Contacts between the two chains:
Residue Q155 in the second protein is in contact with residue F9 in the first protein (closest heavy-atom distance 3.6 Å).
Residue Y159 in the second protein is in contact with residue P2 in the first protein (closest heavy-atom distance 3.7 Å).
Residue T143 in the second protein interacts with residue Y11 in the first protein (closest heavy-atom distance 2.7 Å).
Residue I66 in the second protein contacts residue H1 in the first protein (closest heavy-atom distance 4.2 Å).
Residue K146 in the second protein contacts residue Y8 in the first protein (closest heavy-atom distance 4.3 Å).
Residue S116 in the second protein is in contact with residue Y11 in the first protein (closest heavy-atom distance 2.6 Å).
Residue Y84 in the second protein contacts residue Y11 in the first protein (closest heavy-atom distance 2.5 Å).
Residue S77 in the second protein contacts residue Y11 in the first protein (closest heavy-atom distance 2.9 Å).
Residue Q155 in the second protein contacts residue A6 in the first protein (closest heavy-atom distance 3.5 Å).
Residue S77 in the second protein contacts residue E10 in the first protein (closest heavy-atom distance 3.2 Å).
Residue Y9 in the second protein is in contact with residue E5 in the first protein (closest heavy-atom distance 4.3 Å).
Residue I95 in the second protein interacts with residue Y11 in the first protein (closest heavy-atom distance 3.7 Å).
Residue Y123 in the second protein interacts with residue Y11 in the first protein (closest heavy-atom distance 4.0 Å).
Residue W147 in the second protein interacts with residue Y8 in the first protein (closest heavy-atom distance 4.8 Å).
Residue Q96 in the second protein is in contact with residue Y11 in the first protein (closest heavy-atom distance 4.8 Å).
Residue N63 in the second protein is in contact with residue P2 in the first protein (closest heavy-atom distance 3.1 Å).
Residue F33 in the second protein contacts residue H1 in the first protein (closest heavy-atom distance 4.7 Å).
Residue L163 in the second protein interacts with residue H1 in the first protein (closest heavy-atom distance 4.7 Å).
Residue V152 in the second protein is in contact with residue F9 in the first protein (closest heavy-atom distance 3.7 Å).
Residue Y99 in the second protein contacts residue V3 in the first protein (closest heavy-atom distance 3.1 Å).
Residue W147 in the second protein interacts with residue E10 in the first protein (closest heavy-atom distance 2.9 Å).
Residue N63 in the second protein is in contact with residue H1 in the first protein (closest heavy-atom distance 4.1 Å).
Residue E76 in the second protein contacts residue E10 in the first protein (closest heavy-atom distance 3.9 Å).
Residue Y99 in the second protein interacts with residue P2 in the first protein (closest heavy-atom distance 3.3 Å).
Residue W147 in the second protein interacts with residue F9 in the first protein (closest heavy-atom distance 3.2 Å).
Residue W167 in the second protein is in contact with residue H1 in the first protein (closest heavy-atom distance 3.5 Å).
Residue Y171 in the second protein contacts residue H1 in the first protein (closest heavy-atom distance 2.6 Å).
Residue Y7 in the second protein interacts with residue P2 in the first protein (closest heavy-atom distance 3.3 Å).
Residue Y159 in the second protein is in contact with residue V3 in the first protein (closest heavy-atom distance 3.5 Å).
Residue T73 in the second protein contacts residue E5 in the first protein (closest heavy-atom distance 4.0 Å).
Residue A150 in the second protein interacts with residue D7 in the first protein (closest heavy-atom distance 4.4 Å).
Residue N70 in the second protein is in contact with residue E5 in the first protein (closest heavy-atom distance 3.7 Å).
Residue I66 in the second protein interacts with residue G4 in the first protein (closest heavy-atom distance 3.8 Å).
Residue W147 in the second protein contacts residue Y11 in the first protein (closest heavy-atom distance 3.6 Å).
Residue Y74 in the second protein is in contact with residue E5 in the first protein (closest heavy-atom distance 2.5 Å).
Residue Y74 in the second protein is in contact with residue Y11 in the first protein (closest heavy-atom distance 3.8 Å).
Residue T143 in the second protein interacts with residue E10 in the first protein (closest heavy-atom distance 4.8 Å).
Residue Y159 in the second protein contacts residue H1 in the first protein (closest heavy-atom distance 2.7 Å).
Residue Y7 in the second protein is in contact with residue H1 in the first protein (closest heavy-atom distance 2.8 Å).
Residue N80 in the second protein contacts residue E10 in the first protein (closest heavy-atom distance 4.0 Å).
Residue I66 in the second protein contacts residue P2 in the first protein (closest heavy-atom distance 3.9 Å).
Residue K146 in the second protein interacts with residue E10 in the first protein (closest heavy-atom distance 4.0 Å).
Residue Y9 in the second protein contacts residue P2 in the first protein (closest heavy-atom distance 4.0 Å).
Residue R97 in the second protein interacts with residue Y11 in the first protein (closest heavy-atom distance 3.4 Å).
Residue I66 in the second protein contacts residue V3 in the first protein (closest heavy-atom distance 3.6 Å).
Residue I124 in the second protein interacts with residue Y11 in the first protein (closest heavy-atom distance 4.5 Å).
Residue Y59 in the second protein interacts with residue H1 in the first protein (closest heavy-atom distance 3.8 Å).
Residue K146 in the second protein is in contact with residue Y11 in the first protein (closest heavy-atom distance 2.9 Å).
Residue T73 in the second protein interacts with residue E10 in the first protein (closest heavy-atom distance 3.9 Å).
Residue A150 in the second protein is in contact with residue F9 in the first protein (closest heavy-atom distance 3.8 Å).
Residue L163 in the second protein interacts with residue P2 in the first protein (closest heavy-atom distance 4.7 Å).
Residue R97 in the second protein contacts residue E5 in the first protein (closest heavy-atom distance 3.5 Å).
Residue Q155 in the second protein is in contact with residue V3 in the first protein (closest heavy-atom distance 4.9 Å).
Residue F67 in the second protein contacts residue P2 in the first protein (closest heavy-atom distance 3.7 Å).
Residue R62 in the second protein contacts residue H1 in the first protein (closest heavy-atom distance 3.1 Å).
Residue N80 in the second protein contacts residue Y11 in the first protein (closest heavy-atom distance 2.8 Å).
Residue A150 in the second protein contacts residue Y8 in the first protein (closest heavy-atom distance 3.5 Å).
Residue Y9 in the second protein is in contact with residue V3 in the first protein (closest heavy-atom distance 4.2 Å).
Residue M5 in the second protein contacts residue H1 in the first protein (closest heavy-atom distance 3.7 Å).
Residue L81 in the second protein interacts with residue Y11 in the first protein (closest heavy-atom distance 3.7 Å).

Sequence of the first protein:
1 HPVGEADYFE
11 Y

These two protein chains interact to form a complex.

Sequence of the second protein:
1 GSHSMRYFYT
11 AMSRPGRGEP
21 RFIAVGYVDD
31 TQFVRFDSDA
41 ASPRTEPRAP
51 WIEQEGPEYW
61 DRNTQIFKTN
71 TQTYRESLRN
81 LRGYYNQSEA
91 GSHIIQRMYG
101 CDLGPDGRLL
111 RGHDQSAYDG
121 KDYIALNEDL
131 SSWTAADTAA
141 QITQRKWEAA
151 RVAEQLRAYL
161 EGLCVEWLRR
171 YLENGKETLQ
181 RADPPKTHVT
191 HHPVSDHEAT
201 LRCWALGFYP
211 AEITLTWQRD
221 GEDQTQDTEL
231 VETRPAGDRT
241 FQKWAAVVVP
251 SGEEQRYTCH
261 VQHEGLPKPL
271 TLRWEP